Contacts between the two chains:
Residue F131 in chain B is in contact with residue F103 in chain A (closest heavy-atom distance 3.6 Å).
Residue K38 in chain B contacts residue G34 in chain A (closest heavy-atom distance 3.7 Å).
Residue G34 in chain B is in contact with residue K38 in chain A (closest heavy-atom distance 3.7 Å).
Residue K38 in chain B contacts residue S37 in chain A (closest heavy-atom distance 3.5 Å).
Residue K38 in chain B is in contact with residue K38 in chain A (closest heavy-atom distance 3.5 Å).
Residue S37 in chain B interacts with residue K38 in chain A (closest heavy-atom distance 3.5 Å).
Residue F131 in chain B is in contact with residue D102 in chain A (closest heavy-atom distance 3.9 Å).
Residue D102 in chain B is in contact with residue F131 in chain A (closest heavy-atom distance 3.9 Å).
Residue F103 in chain B interacts with residue F131 in chain A (closest heavy-atom distance 3.6 Å).

Sequence of chain A:
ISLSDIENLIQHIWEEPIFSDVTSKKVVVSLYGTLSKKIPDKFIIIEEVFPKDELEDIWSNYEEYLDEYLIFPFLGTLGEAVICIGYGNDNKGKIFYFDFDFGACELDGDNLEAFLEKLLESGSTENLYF

Sequence of chain B:
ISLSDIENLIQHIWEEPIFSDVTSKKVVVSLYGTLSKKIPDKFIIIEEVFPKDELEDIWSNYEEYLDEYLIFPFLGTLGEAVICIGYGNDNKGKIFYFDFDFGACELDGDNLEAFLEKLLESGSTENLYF

The following describes two proteins that form a bound complex.